This data describes a binding interaction between two proteins.

Interface contacts:
Residue A53 in chain A is in contact with residue I72 in chain B (closest heavy-atom distance 3.9 Å).
Residue Y58 in chain A contacts residue F52 in chain B (closest heavy-atom distance 3.8 Å).
Residue T60 in chain A interacts with residue F52 in chain B (closest heavy-atom distance 3.7 Å).
Residue V111 in chain A contacts residue G55 in chain B (closest heavy-atom distance 3.5 Å).
Residue L24 in chain A contacts residue S21 in chain B (closest heavy-atom distance 4.0 Å).
Residue F52 in chain A interacts with residue L50 in chain B (closest heavy-atom distance 4.7 Å).
Residue F79 in chain A is in contact with residue F115 in chain B (closest heavy-atom distance 4.7 Å).
Residue K23 in chain A interacts with residue L24 in chain B (closest heavy-atom distance 4.8 Å).
Residue A53 in chain A is in contact with residue Y20 in chain B (closest heavy-atom distance 3.8 Å).
Residue T56 in chain A interacts with residue V111 in chain B (closest heavy-atom distance 4.3 Å).
Residue Y20 in chain A contacts residue F52 in chain B (closest heavy-atom distance 3.9 Å).
Residue I72 in chain A is in contact with residue A54 in chain B (closest heavy-atom distance 4.3 Å).
Residue K23 in chain A interacts with residue E25 in chain B (closest heavy-atom distance 4.1 Å).
Residue F52 in chain A interacts with residue Y20 in chain B (closest heavy-atom distance 3.5 Å).
Residue P51 in chain A interacts with residue Y20 in chain B (closest heavy-atom distance 4.4 Å).
Residue F52 in chain A is in contact with residue I72 in chain B (closest heavy-atom distance 3.8 Å).
Residue P51 in chain A contacts residue S21 in chain B (closest heavy-atom distance 5.0 Å).
Residue F79 in chain A interacts with residue F152 in chain B (closest heavy-atom distance 4.4 Å).
Residue S21 in chain A interacts with residue L24 in chain B (closest heavy-atom distance 3.9 Å).
Residue I72 in chain A contacts residue A53 in chain B (closest heavy-atom distance 3.8 Å).
Residue K112 in chain A contacts residue G55 in chain B (closest heavy-atom distance 4.4 Å).
Residue F115 in chain A contacts residue F79 in chain B (closest heavy-atom distance 4.9 Å).
Residue F115 in chain A contacts residue T56 in chain B (closest heavy-atom distance 3.9 Å).
Residue L24 in chain A interacts with residue L24 in chain B (closest heavy-atom distance 2.9 Å).
Residue F52 in chain A interacts with residue F52 in chain B (closest heavy-atom distance 3.5 Å).
Residue L24 in chain A is in contact with residue K23 in chain B (closest heavy-atom distance 4.1 Å).
Residue T60 in chain A interacts with residue A53 in chain B (closest heavy-atom distance 4.6 Å).
Residue Y20 in chain A interacts with residue A53 in chain B (closest heavy-atom distance 3.8 Å).
Residue A54 in chain A contacts residue I72 in chain B (closest heavy-atom distance 4.2 Å).
Residue G55 in chain A is in contact with residue F115 in chain B (closest heavy-atom distance 3.6 Å).
Residue S78 in chain A contacts residue F115 in chain B (closest heavy-atom distance 4.7 Å).
Residue A54 in chain A interacts with residue V111 in chain B (closest heavy-atom distance 4.7 Å).
Residue I72 in chain A interacts with residue F52 in chain B (closest heavy-atom distance 3.7 Å).
Residue V111 in chain A interacts with residue T56 in chain B (closest heavy-atom distance 4.4 Å).
Residue F52 in chain A is in contact with residue Y58 in chain B (closest heavy-atom distance 3.8 Å).
Residue A54 in chain A contacts residue Y20 in chain B (closest heavy-atom distance 3.6 Å).
Residue Y59 in chain A is in contact with residue F52 in chain B (closest heavy-atom distance 3.4 Å).
Residue S78 in chain A interacts with residue S116 in chain B (closest heavy-atom distance 4.6 Å).
Residue F115 in chain A interacts with residue G55 in chain B (closest heavy-atom distance 3.4 Å).
Residue F115 in chain A contacts residue P57 in chain B (closest heavy-atom distance 3.4 Å).
Residue F52 in chain A contacts residue T60 in chain B (closest heavy-atom distance 3.8 Å).
Residue T56 in chain A contacts residue F115 in chain B (closest heavy-atom distance 4.1 Å).
Residue G55 in chain A contacts residue V111 in chain B (closest heavy-atom distance 3.4 Å).
Residue P57 in chain A interacts with residue F115 in chain B (closest heavy-atom distance 3.5 Å).
Residue F152 in chain A is in contact with residue F152 in chain B (closest heavy-atom distance 4.8 Å).
Residue Y58 in chain A contacts residue Y58 in chain B (closest heavy-atom distance 3.4 Å).
Residue G55 in chain A contacts residue K112 in chain B (closest heavy-atom distance 4.5 Å).
Residue Y20 in chain A contacts residue P51 in chain B (closest heavy-atom distance 4.8 Å).
Residue A53 in chain A interacts with residue T60 in chain B (closest heavy-atom distance 4.6 Å).
Residue K23 in chain A interacts with residue K23 in chain B (closest heavy-atom distance 4.5 Å).
Residue F115 in chain A contacts residue Y58 in chain B (closest heavy-atom distance 4.3 Å).
Residue S116 in chain A interacts with residue S78 in chain B (closest heavy-atom distance 4.8 Å).
Residue F52 in chain A is in contact with residue Y59 in chain B (closest heavy-atom distance 3.4 Å).
Residue F152 in chain A interacts with residue F79 in chain B (closest heavy-atom distance 4.0 Å).
Residue T56 in chain A interacts with residue I72 in chain B (closest heavy-atom distance 4.5 Å).
Residue I73 in chain A contacts residue F52 in chain B (closest heavy-atom distance 4.8 Å).
Residue Y20 in chain A is in contact with residue A54 in chain B (closest heavy-atom distance 3.6 Å).
Residue I72 in chain A interacts with residue T56 in chain B (closest heavy-atom distance 4.7 Å).
Residue V111 in chain A contacts residue A54 in chain B (closest heavy-atom distance 4.5 Å).
Residue Y58 in chain A is in contact with residue F115 in chain B (closest heavy-atom distance 4.5 Å).

Sequence of chain B:
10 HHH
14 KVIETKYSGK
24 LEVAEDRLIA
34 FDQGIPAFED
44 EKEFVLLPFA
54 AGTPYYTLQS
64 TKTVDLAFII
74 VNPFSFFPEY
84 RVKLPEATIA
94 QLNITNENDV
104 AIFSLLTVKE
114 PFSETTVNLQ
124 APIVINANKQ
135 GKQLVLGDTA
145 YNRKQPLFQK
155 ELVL

Sequence of chain A:
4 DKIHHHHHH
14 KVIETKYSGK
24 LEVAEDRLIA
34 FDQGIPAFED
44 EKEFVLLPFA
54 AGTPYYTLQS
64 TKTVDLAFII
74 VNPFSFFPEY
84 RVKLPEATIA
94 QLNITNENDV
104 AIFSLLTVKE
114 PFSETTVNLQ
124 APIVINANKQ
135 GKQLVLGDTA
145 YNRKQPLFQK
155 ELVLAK